Interface contacts:
Residue K58 in the second protein is in contact with residue L7 in the first protein (closest heavy-atom distance 2.6 Å).
Residue K58 in the second protein is in contact with residue Q9 in the first protein (closest heavy-atom distance 4.5 Å).
Residue E238 in the second protein interacts with residue I3 in the first protein (closest heavy-atom distance 3.0 Å).
Residue V72 in the second protein interacts with residue L8 in the first protein (closest heavy-atom distance 3.5 Å).
Residue L235 in the second protein is in contact with residue L4 in the first protein (closest heavy-atom distance 3.9 Å).
Residue L75 in the second protein contacts residue L8 in the first protein (closest heavy-atom distance 3.6 Å).
Residue L68 in the second protein interacts with residue L8 in the first protein (closest heavy-atom distance 3.7 Å).
Residue L68 in the second protein contacts residue Q9 in the first protein (closest heavy-atom distance 3.5 Å).
Residue I54 in the second protein is in contact with residue I3 in the first protein (closest heavy-atom distance 4.9 Å).
Residue F63 in the second protein interacts with residue L8 in the first protein (closest heavy-atom distance 4.1 Å).
Residue E238 in the second protein contacts residue L4 in the first protein (closest heavy-atom distance 2.9 Å).
Residue V72 in the second protein contacts residue L4 in the first protein (closest heavy-atom distance 3.8 Å).
Residue D234 in the second protein interacts with residue I3 in the first protein (closest heavy-atom distance 3.4 Å).
Residue I54 in the second protein is in contact with residue L7 in the first protein (closest heavy-atom distance 3.6 Å).
Residue I54 in the second protein is in contact with residue L8 in the first protein (closest heavy-atom distance 3.6 Å).
Residue L235 in the second protein contacts residue I3 in the first protein (closest heavy-atom distance 3.9 Å).
Residue L235 in the second protein contacts residue L7 in the first protein (closest heavy-atom distance 4.7 Å).
Residue M239 in the second protein contacts residue L4 in the first protein (closest heavy-atom distance 4.0 Å).
Residue L75 in the second protein contacts residue L4 in the first protein (closest heavy-atom distance 4.0 Å).
Residue I54 in the second protein contacts residue L4 in the first protein (closest heavy-atom distance 3.6 Å).
Residue K58 in the second protein contacts residue L8 in the first protein (closest heavy-atom distance 2.8 Å).
Residue V51 in the second protein is in contact with residue L7 in the first protein (closest heavy-atom distance 4.8 Å).
Residue Q71 in the second protein is in contact with residue L8 in the first protein (closest heavy-atom distance 3.9 Å).
Residue E76 in the second protein interacts with residue L4 in the first protein (closest heavy-atom distance 4.0 Å).

Sequence of the first protein:
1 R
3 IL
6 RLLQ

The following describes two proteins that form a bound complex.

Sequence of the second protein:
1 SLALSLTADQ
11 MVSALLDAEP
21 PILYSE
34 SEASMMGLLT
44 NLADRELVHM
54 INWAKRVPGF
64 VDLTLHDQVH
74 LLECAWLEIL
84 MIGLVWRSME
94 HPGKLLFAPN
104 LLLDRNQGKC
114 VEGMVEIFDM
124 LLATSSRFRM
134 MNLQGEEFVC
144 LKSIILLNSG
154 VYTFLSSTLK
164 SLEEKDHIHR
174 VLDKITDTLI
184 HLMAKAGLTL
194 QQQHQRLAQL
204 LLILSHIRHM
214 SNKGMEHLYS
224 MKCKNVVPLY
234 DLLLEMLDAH